This data describes a binding interaction between two proteins.

Sequence of protein 2:
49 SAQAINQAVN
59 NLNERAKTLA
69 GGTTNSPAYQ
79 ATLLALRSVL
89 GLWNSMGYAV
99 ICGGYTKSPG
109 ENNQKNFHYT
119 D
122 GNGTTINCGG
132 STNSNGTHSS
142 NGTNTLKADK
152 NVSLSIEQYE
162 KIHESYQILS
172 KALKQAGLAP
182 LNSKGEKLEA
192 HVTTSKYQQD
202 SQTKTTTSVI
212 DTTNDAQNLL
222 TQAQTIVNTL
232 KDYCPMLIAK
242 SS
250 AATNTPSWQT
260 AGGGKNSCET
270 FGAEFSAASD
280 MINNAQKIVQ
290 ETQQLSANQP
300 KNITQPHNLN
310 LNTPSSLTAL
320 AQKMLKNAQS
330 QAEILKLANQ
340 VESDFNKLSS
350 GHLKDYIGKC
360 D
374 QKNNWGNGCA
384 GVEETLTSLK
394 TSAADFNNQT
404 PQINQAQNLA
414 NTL

Sequence of protein 1:
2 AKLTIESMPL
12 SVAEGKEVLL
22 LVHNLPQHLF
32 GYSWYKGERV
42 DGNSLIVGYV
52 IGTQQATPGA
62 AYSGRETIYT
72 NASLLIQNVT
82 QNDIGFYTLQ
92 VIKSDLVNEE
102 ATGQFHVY

Contacts between the two chains:
Residue V153 in protein 2 interacts with residue F31 in protein 1 (closest heavy-atom distance 3.6 Å).
Residue I239 in protein 2 is in contact with residue D96 in protein 1 (closest heavy-atom distance 4.0 Å).
Residue T133 in protein 2 contacts residue N99 in protein 1 (closest heavy-atom distance 2.8 Å).
Residue T133 in protein 2 is in contact with residue V98 in protein 1 (closest heavy-atom distance 3.2 Å).
Residue L147 in protein 2 is in contact with residue G49 in protein 1 (closest heavy-atom distance 4.0 Å).
Residue G108 in protein 2 is in contact with residue N44 in protein 1 (closest heavy-atom distance 4.0 Å).
Residue L147 in protein 2 is in contact with residue I93 in protein 1 (closest heavy-atom distance 4.4 Å).
Residue N142 in protein 2 contacts residue N99 in protein 1 (closest heavy-atom distance 4.1 Å).
Residue S242 in protein 2 interacts with residue D96 in protein 1 (closest heavy-atom distance 3.4 Å).
Residue L238 in protein 2 is in contact with residue S95 in protein 1 (closest heavy-atom distance 4.5 Å).
Residue I99 in protein 2 is in contact with residue F31 in protein 1 (closest heavy-atom distance 3.8 Å).
Residue L147 in protein 2 interacts with residue Y33 in protein 1 (closest heavy-atom distance 3.6 Å).
Residue S140 in protein 2 is in contact with residue N99 in protein 1 (closest heavy-atom distance 3.6 Å).
Residue T146 in protein 2 contacts residue S34 in protein 1 (closest heavy-atom distance 4.2 Å).
Residue S135 in protein 2 interacts with residue E100 in protein 1 (closest heavy-atom distance 3.5 Å).
Residue L147 in protein 2 is in contact with residue Y50 in protein 1 (closest heavy-atom distance 3.6 Å).
Residue N142 in protein 2 interacts with residue V41 in protein 1 (closest heavy-atom distance 3.8 Å).
Residue A240 in protein 2 contacts residue D96 in protein 1 (closest heavy-atom distance 3.8 Å).
Residue T146 in protein 2 is in contact with residue Q91 in protein 1 (closest heavy-atom distance 3.5 Å).
Residue A240 in protein 2 contacts residue S95 in protein 1 (closest heavy-atom distance 3.0 Å).
Residue P107 in protein 2 contacts residue L46 in protein 1 (closest heavy-atom distance 3.7 Å).
Residue I239 in protein 2 is in contact with residue L97 in protein 1 (closest heavy-atom distance 3.7 Å).
Residue N134 in protein 2 contacts residue V98 in protein 1 (closest heavy-atom distance 4.1 Å).
Residue Y103 in protein 2 interacts with residue T58 in protein 1 (closest heavy-atom distance 3.6 Å).
Residue T146 in protein 2 interacts with residue Y36 in protein 1 (closest heavy-atom distance 3.4 Å).
Residue K241 in protein 2 interacts with residue D96 in protein 1 (closest heavy-atom distance 4.5 Å).
Residue N142 in protein 2 is in contact with residue I93 in protein 1 (closest heavy-atom distance 4.5 Å).
Residue P107 in protein 2 is in contact with residue G43 in protein 1 (closest heavy-atom distance 3.6 Å).
Residue S243 in protein 2 interacts with residue D96 in protein 1 (closest heavy-atom distance 4.5 Å).
Residue G261 in protein 2 is in contact with residue S95 in protein 1 (closest heavy-atom distance 3.4 Å).
Residue S135 in protein 2 is in contact with residue N99 in protein 1 (closest heavy-atom distance 2.8 Å).
Residue T146 in protein 2 is in contact with residue V41 in protein 1 (closest heavy-atom distance 4.5 Å).
Residue Y103 in protein 2 contacts residue L46 in protein 1 (closest heavy-atom distance 4.2 Å).
Residue S132 in protein 2 interacts with residue I93 in protein 1 (closest heavy-atom distance 4.2 Å).
Residue T146 in protein 2 interacts with residue I93 in protein 1 (closest heavy-atom distance 4.2 Å).
Residue V153 in protein 2 interacts with residue T54 in protein 1 (closest heavy-atom distance 3.6 Å).
Residue S154 in protein 2 interacts with residue F31 in protein 1 (closest heavy-atom distance 4.4 Å).
Residue L147 in protein 2 contacts residue G32 in protein 1 (closest heavy-atom distance 4.0 Å).
Residue K148 in protein 2 interacts with residue T58 in protein 1 (closest heavy-atom distance 4.1 Å).
Residue L147 in protein 2 contacts residue V51 in protein 1 (closest heavy-atom distance 4.0 Å).
Residue G108 in protein 2 contacts residue G43 in protein 1 (closest heavy-atom distance 4.1 Å).
Residue V153 in protein 2 contacts residue V51 in protein 1 (closest heavy-atom distance 3.8 Å).
Residue T144 in protein 2 interacts with residue L97 in protein 1 (closest heavy-atom distance 3.9 Å).
Residue S132 in protein 2 interacts with residue N99 in protein 1 (closest heavy-atom distance 2.9 Å).
Residue I239 in protein 2 interacts with residue S95 in protein 1 (closest heavy-atom distance 3.7 Å).
Residue G261 in protein 2 is in contact with residue H29 in protein 1 (closest heavy-atom distance 3.4 Å).
Residue G143 in protein 2 is in contact with residue I93 in protein 1 (closest heavy-atom distance 4.0 Å).
Residue T144 in protein 2 contacts residue F31 in protein 1 (closest heavy-atom distance 4.5 Å).
Residue S135 in protein 2 interacts with residue V98 in protein 1 (closest heavy-atom distance 4.1 Å).
Residue G263 in protein 2 contacts residue S95 in protein 1 (closest heavy-atom distance 3.5 Å).
Residue Y103 in protein 2 interacts with residue P59 in protein 1 (closest heavy-atom distance 4.6 Å).
Residue M237 in protein 2 contacts residue F31 in protein 1 (closest heavy-atom distance 4.1 Å).
Residue T133 in protein 2 interacts with residue L97 in protein 1 (closest heavy-atom distance 3.0 Å).
Residue I99 in protein 2 interacts with residue L97 in protein 1 (closest heavy-atom distance 4.3 Å).
Residue N134 in protein 2 is in contact with residue N99 in protein 1 (closest heavy-atom distance 3.1 Å).
Residue L147 in protein 2 contacts residue F31 in protein 1 (closest heavy-atom distance 3.7 Å).
Residue N142 in protein 2 contacts residue Q91 in protein 1 (closest heavy-atom distance 3.5 Å).
Residue G262 in protein 2 interacts with residue S95 in protein 1 (closest heavy-atom distance 3.9 Å).
Residue G262 in protein 2 contacts residue H29 in protein 1 (closest heavy-atom distance 3.3 Å).
Residue S132 in protein 2 interacts with residue L97 in protein 1 (closest heavy-atom distance 3.5 Å).